Sequence of protein 1:
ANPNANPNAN

Interface contacts:
Residue Y101 in protein 2 interacts with residue A6 in protein 1 (closest heavy-atom distance 4.0 Å).
Residue A100 in protein 2 contacts residue N9 in protein 1 (closest heavy-atom distance 3.8 Å).
Residue W52 in protein 2 is in contact with residue N3 in protein 1 (closest heavy-atom distance 3.7 Å).
Residue S31 in protein 2 contacts residue N9 in protein 1 (closest heavy-atom distance 3.7 Å).
Residue A99 in protein 2 interacts with residue N9 in protein 1 (closest heavy-atom distance 3.0 Å).
Residue Y53 in protein 2 interacts with residue P8 in protein 1 (closest heavy-atom distance 2.9 Å).
Residue N57 in protein 2 interacts with residue A2 in protein 1 (closest heavy-atom distance 4.4 Å).
Residue A99 in protein 2 contacts residue P8 in protein 1 (closest heavy-atom distance 3.6 Å).
Residue Y101 in protein 2 is in contact with residue N7 in protein 1 (closest heavy-atom distance 3.8 Å).
Residue G33 in protein 2 is in contact with residue P8 in protein 1 (closest heavy-atom distance 3.4 Å).
Residue Y53 in protein 2 is in contact with residue N9 in protein 1 (closest heavy-atom distance 3.5 Å).
Residue I50 in protein 2 is in contact with residue P8 in protein 1 (closest heavy-atom distance 3.7 Å).
Residue W52 in protein 2 interacts with residue P8 in protein 1 (closest heavy-atom distance 3.5 Å).
Residue Y101 in protein 2 is in contact with residue P8 in protein 1 (closest heavy-atom distance 4.0 Å).
Residue Y101 in protein 2 interacts with residue N5 in protein 1 (closest heavy-atom distance 2.5 Å).
Residue G33 in protein 2 is in contact with residue N9 in protein 1 (closest heavy-atom distance 2.9 Å).
Residue Y32 in protein 2 interacts with residue P8 in protein 1 (closest heavy-atom distance 4.4 Å).
Residue T104 in protein 2 is in contact with residue N5 in protein 1 (closest heavy-atom distance 2.9 Å).
Residue S31 in protein 2 is in contact with residue N11 in protein 1 (closest heavy-atom distance 4.7 Å).
Residue I50 in protein 2 contacts residue P4 in protein 1 (closest heavy-atom distance 4.8 Å).
Residue F59 in protein 2 interacts with residue P4 in protein 1 (closest heavy-atom distance 3.7 Å).
Residue W52 in protein 2 contacts residue N7 in protein 1 (closest heavy-atom distance 3.5 Å).
Residue Y53 in protein 2 is in contact with residue A10 in protein 1 (closest heavy-atom distance 3.6 Å).
Residue S31 in protein 2 contacts residue A10 in protein 1 (closest heavy-atom distance 3.0 Å).
Residue I51 in protein 2 contacts residue P8 in protein 1 (closest heavy-atom distance 4.9 Å).
Residue W52 in protein 2 is in contact with residue A6 in protein 1 (closest heavy-atom distance 3.4 Å).
Residue S105 in protein 2 contacts residue N5 in protein 1 (closest heavy-atom distance 3.3 Å).
Residue Y32 in protein 2 is in contact with residue N9 in protein 1 (closest heavy-atom distance 3.6 Å).
Residue H35 in protein 2 is in contact with residue P8 in protein 1 (closest heavy-atom distance 4.9 Å).
Residue F59 in protein 2 is in contact with residue A2 in protein 1 (closest heavy-atom distance 3.6 Å).
Residue F59 in protein 2 interacts with residue N3 in protein 1 (closest heavy-atom distance 3.8 Å).
Residue Y101 in protein 2 interacts with residue N9 in protein 1 (closest heavy-atom distance 4.5 Å).
Residue G106 in protein 2 contacts residue N5 in protein 1 (closest heavy-atom distance 4.0 Å).
Residue W52 in protein 2 interacts with residue P4 in protein 1 (closest heavy-atom distance 4.6 Å).

The following describes two proteins that form a bound complex.

Sequence of protein 2:
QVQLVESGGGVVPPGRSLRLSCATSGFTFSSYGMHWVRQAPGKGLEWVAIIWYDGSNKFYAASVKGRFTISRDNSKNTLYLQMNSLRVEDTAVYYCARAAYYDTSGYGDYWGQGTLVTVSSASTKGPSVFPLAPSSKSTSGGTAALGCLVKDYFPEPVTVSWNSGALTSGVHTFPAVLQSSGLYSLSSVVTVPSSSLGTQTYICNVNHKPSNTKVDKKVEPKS